Sequence of the second protein:
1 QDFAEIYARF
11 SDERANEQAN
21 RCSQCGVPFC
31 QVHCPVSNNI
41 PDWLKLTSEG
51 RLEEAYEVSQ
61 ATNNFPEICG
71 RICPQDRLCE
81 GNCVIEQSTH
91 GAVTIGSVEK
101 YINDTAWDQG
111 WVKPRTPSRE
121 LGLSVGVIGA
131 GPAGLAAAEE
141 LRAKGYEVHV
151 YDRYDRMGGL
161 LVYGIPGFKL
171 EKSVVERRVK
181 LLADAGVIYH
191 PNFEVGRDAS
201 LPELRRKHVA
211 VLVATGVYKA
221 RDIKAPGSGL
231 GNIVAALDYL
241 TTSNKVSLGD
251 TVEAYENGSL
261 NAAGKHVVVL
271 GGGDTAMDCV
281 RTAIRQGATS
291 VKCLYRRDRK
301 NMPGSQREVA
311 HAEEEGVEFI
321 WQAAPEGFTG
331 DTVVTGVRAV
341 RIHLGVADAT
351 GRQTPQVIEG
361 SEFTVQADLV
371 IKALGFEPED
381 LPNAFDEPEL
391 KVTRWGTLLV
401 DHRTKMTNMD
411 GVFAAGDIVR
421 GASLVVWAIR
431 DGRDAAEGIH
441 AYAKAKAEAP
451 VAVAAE

Residue-level contacts at the interface:
Residue L1124 in the first protein interacts with residue Q87 in the second protein (closest heavy-atom distance 3.2 Å).
Residue F781 in the first protein is in contact with residue P28 in the second protein (closest heavy-atom distance 3.2 Å).
Residue F778 in the first protein is in contact with residue V27 in the second protein (closest heavy-atom distance 3.8 Å).
Residue S784 in the first protein contacts residue S37 in the second protein (closest heavy-atom distance 3.9 Å).
Residue R678 in the first protein interacts with residue K45 in the second protein (closest heavy-atom distance 3.5 Å).
Residue V1105 in the first protein interacts with residue C25 in the second protein (closest heavy-atom distance 4.2 Å).
Residue R782 in the first protein is in contact with residue V27 in the second protein (closest heavy-atom distance 1.0 Å).
Residue Q1107 in the first protein interacts with residue Q87 in the second protein (closest heavy-atom distance 3.6 Å).
Residue R782 in the first protein interacts with residue G26 in the second protein (closest heavy-atom distance 0.9 Å).
Residue K783 in the first protein interacts with residue Q31 in the second protein (closest heavy-atom distance 3.2 Å).
Residue V1105 in the first protein interacts with residue Q87 in the second protein (closest heavy-atom distance 3.4 Å).
Residue V1105 in the first protein interacts with residue F29 in the second protein (closest heavy-atom distance 2.9 Å).
Residue F781 in the first protein is in contact with residue G26 in the second protein (closest heavy-atom distance 4.3 Å).
Residue G776 in the first protein is in contact with residue V27 in the second protein (closest heavy-atom distance 3.6 Å).
Residue E462 in the first protein interacts with residue Q24 in the second protein (closest heavy-atom distance 3.8 Å).
Residue G792 in the first protein contacts residue N82 in the second protein (closest heavy-atom distance 3.9 Å).
Residue S784 in the first protein interacts with residue V32 in the second protein (closest heavy-atom distance 4.2 Å).
Residue Q1107 in the first protein contacts residue V84 in the second protein (closest heavy-atom distance 3.5 Å).
Residue V775 in the first protein is in contact with residue D42 in the second protein (closest heavy-atom distance 4.0 Å).
Residue G777 in the first protein is in contact with residue V27 in the second protein (closest heavy-atom distance 2.4 Å).
Residue L1124 in the first protein is in contact with residue S88 in the second protein (closest heavy-atom distance 3.9 Å).
Residue P1114 in the first protein interacts with residue Q87 in the second protein (closest heavy-atom distance 0.4 Å).
Residue I1103 in the first protein is in contact with residue F29 in the second protein (closest heavy-atom distance 3.1 Å).
Residue R782 in the first protein interacts with residue C25 in the second protein (closest heavy-atom distance 3.1 Å).
Residue R780 in the first protein interacts with residue C25 in the second protein (closest heavy-atom distance 2.0 Å).
Residue V1115 in the first protein is in contact with residue Q87 in the second protein (closest heavy-atom distance 2.8 Å).
Residue R780 in the first protein is in contact with residue P28 in the second protein (closest heavy-atom distance 4.2 Å).
Residue S784 in the first protein is in contact with residue Q31 in the second protein (closest heavy-atom distance 4.3 Å).
Residue Y779 in the first protein contacts residue V27 in the second protein (closest heavy-atom distance 3.5 Å).
Residue T1112 in the first protein contacts residue Q87 in the second protein (closest heavy-atom distance 2.4 Å).
Residue K783 in the first protein interacts with residue H33 in the second protein (closest heavy-atom distance 2.9 Å).
Residue R780 in the first protein contacts residue F29 in the second protein (closest heavy-atom distance 2.8 Å).
Residue R782 in the first protein contacts residue V32 in the second protein (closest heavy-atom distance 2.2 Å).
Residue E459 in the first protein is in contact with residue V27 in the second protein (closest heavy-atom distance 3.4 Å).
Residue K783 in the first protein is in contact with residue S37 in the second protein (closest heavy-atom distance 4.0 Å).
Residue P1114 in the first protein interacts with residue S88 in the second protein (closest heavy-atom distance 3.5 Å).
Residue V775 in the first protein interacts with residue Q31 in the second protein (closest heavy-atom distance 4.1 Å).
Residue K1127 in the first protein contacts residue S88 in the second protein (closest heavy-atom distance 4.1 Å).
Residue F781 in the first protein interacts with residue V32 in the second protein (closest heavy-atom distance 2.8 Å).
Residue M1104 in the first protein is in contact with residue F29 in the second protein (closest heavy-atom distance 2.0 Å).
Residue R780 in the first protein is in contact with residue V84 in the second protein (closest heavy-atom distance 2.9 Å).
Residue V775 in the first protein contacts residue N39 in the second protein (closest heavy-atom distance 3.7 Å).
Residue K1127 in the first protein is in contact with residue Q87 in the second protein (closest heavy-atom distance 3.1 Å).
Residue R780 in the first protein is in contact with residue G26 in the second protein (closest heavy-atom distance 2.2 Å).
Residue L683 in the first protein is in contact with residue K45 in the second protein (closest heavy-atom distance 4.1 Å).
Residue F781 in the first protein is in contact with residue F29 in the second protein (closest heavy-atom distance 3.9 Å).
Residue Q1107 in the first protein is in contact with residue S23 in the second protein (closest heavy-atom distance 4.2 Å).
Residue C1113 in the first protein contacts residue Q87 in the second protein (closest heavy-atom distance 1.0 Å).
Residue K783 in the first protein interacts with residue V32 in the second protein (closest heavy-atom distance 0.9 Å).
Residue K783 in the first protein contacts residue P28 in the second protein (closest heavy-atom distance 4.0 Å).
Residue L1124 in the first protein contacts residue T89 in the second protein (closest heavy-atom distance 4.3 Å).
Residue R780 in the first protein contacts residue V27 in the second protein (closest heavy-atom distance 0.8 Å).
Residue R782 in the first protein interacts with residue P28 in the second protein (closest heavy-atom distance 1.9 Å).
Residue P1114 in the first protein is in contact with residue E86 in the second protein (closest heavy-atom distance 3.8 Å).
Residue R782 in the first protein interacts with residue Q31 in the second protein (closest heavy-atom distance 2.4 Å).
Residue I1103 in the first protein contacts residue C83 in the second protein (closest heavy-atom distance 4.2 Å).
Residue M458 in the first protein interacts with residue D42 in the second protein (closest heavy-atom distance 3.4 Å).
Residue P1114 in the first protein contacts residue V84 in the second protein (closest heavy-atom distance 2.5 Å).
Residue F781 in the first protein is in contact with residue V27 in the second protein (closest heavy-atom distance 1.3 Å).
Residue V1105 in the first protein contacts residue V84 in the second protein (closest heavy-atom distance 1.0 Å).

The following describes two proteins that form a bound complex.

Sequence of the first protein:
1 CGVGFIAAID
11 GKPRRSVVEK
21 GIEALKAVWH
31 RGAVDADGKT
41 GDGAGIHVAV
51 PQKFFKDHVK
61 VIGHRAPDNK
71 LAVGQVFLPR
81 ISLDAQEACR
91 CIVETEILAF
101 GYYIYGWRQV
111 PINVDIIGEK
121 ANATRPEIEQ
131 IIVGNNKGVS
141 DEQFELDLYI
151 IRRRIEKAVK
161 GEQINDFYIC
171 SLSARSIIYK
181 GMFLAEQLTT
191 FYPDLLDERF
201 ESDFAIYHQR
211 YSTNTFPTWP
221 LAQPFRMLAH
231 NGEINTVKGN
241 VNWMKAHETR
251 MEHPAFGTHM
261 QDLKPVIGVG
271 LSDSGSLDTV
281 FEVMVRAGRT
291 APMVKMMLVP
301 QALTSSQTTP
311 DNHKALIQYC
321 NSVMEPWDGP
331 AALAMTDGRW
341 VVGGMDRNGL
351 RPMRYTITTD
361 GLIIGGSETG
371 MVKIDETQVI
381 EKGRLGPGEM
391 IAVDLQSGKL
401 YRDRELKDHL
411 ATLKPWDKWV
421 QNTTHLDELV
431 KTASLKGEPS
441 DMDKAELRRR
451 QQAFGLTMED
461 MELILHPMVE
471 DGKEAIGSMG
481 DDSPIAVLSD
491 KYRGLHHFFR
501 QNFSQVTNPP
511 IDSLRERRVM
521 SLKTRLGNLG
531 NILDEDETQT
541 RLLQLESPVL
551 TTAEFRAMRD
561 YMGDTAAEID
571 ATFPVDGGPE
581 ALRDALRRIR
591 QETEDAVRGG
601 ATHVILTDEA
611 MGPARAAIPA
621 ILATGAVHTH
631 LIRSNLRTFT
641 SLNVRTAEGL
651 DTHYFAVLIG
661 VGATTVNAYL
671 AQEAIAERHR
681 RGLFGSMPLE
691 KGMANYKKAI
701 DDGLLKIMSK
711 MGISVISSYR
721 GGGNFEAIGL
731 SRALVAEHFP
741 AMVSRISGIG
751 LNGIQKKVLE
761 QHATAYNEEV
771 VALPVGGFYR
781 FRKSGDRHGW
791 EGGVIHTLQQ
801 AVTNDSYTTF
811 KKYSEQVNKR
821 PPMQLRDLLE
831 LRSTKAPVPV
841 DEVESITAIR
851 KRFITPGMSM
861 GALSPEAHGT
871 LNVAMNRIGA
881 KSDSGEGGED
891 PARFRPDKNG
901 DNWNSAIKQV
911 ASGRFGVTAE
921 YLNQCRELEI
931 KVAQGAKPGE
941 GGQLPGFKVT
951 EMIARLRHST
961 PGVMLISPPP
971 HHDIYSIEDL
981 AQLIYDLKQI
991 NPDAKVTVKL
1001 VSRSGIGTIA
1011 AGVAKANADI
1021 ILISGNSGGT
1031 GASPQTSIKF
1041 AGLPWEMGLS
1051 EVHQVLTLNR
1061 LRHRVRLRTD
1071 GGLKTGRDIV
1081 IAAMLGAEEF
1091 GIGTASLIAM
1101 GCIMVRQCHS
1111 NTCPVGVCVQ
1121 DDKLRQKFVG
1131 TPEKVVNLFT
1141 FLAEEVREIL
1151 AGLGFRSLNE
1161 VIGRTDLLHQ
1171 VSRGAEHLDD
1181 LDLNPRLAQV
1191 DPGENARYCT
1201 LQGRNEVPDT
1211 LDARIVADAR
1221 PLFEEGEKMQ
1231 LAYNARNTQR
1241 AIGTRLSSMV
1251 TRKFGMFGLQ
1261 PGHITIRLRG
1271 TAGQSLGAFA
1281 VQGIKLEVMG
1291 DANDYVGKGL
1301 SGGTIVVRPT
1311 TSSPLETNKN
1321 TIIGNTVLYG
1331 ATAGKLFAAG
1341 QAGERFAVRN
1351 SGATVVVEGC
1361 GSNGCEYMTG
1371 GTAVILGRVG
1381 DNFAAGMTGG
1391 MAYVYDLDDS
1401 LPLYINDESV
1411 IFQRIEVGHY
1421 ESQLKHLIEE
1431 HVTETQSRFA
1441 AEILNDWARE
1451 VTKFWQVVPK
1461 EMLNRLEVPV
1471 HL